Sequence of the first protein:
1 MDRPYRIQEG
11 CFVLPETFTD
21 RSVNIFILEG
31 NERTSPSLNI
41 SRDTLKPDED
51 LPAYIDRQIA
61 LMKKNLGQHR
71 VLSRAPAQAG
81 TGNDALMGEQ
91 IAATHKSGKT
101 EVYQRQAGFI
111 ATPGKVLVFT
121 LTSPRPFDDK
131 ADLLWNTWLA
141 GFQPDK

These two protein chains interact to form a complex.

Sequence of the second protein:
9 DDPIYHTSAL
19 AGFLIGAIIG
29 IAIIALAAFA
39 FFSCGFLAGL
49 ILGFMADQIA

Contacts between the two chains:
Residue M62 in the first protein contacts residue L48 in the second protein (closest heavy-atom distance 4.5 Å).
Residue Q104 in the first protein contacts residue G47 in the second protein (closest heavy-atom distance 4.6 Å).
Residue S41 in the first protein is in contact with residue C42 in the second protein (closest heavy-atom distance 4.6 Å).
Residue V23 in the first protein interacts with residue S41 in the second protein (closest heavy-atom distance 4.1 Å).
Residue I55 in the first protein interacts with residue F44 in the second protein (closest heavy-atom distance 3.5 Å).
Residue P36 in the first protein interacts with residue Y13 in the second protein (closest heavy-atom distance 4.5 Å).
Residue T122 in the first protein is in contact with residue G47 in the second protein (closest heavy-atom distance 4.4 Å).
Residue S41 in the first protein interacts with residue A46 in the second protein (closest heavy-atom distance 3.6 Å).
Residue N65 in the first protein contacts residue F40 in the second protein (closest heavy-atom distance 4.3 Å).
Residue I91 in the first protein interacts with residue F44 in the second protein (closest heavy-atom distance 3.6 Å).
Residue T122 in the first protein is in contact with residue L48 in the second protein (closest heavy-atom distance 4.5 Å).
Residue S37 in the first protein contacts residue I12 in the second protein (closest heavy-atom distance 3.0 Å).
Residue Q58 in the first protein interacts with residue G43 in the second protein (closest heavy-atom distance 3.3 Å).
Residue L66 in the first protein is in contact with residue L45 in the second protein (closest heavy-atom distance 4.1 Å).
Residue S41 in the first protein interacts with residue G43 in the second protein (closest heavy-atom distance 2.8 Å).
Residue I27 in the first protein contacts residue H14 in the second protein (closest heavy-atom distance 3.9 Å).
Residue N39 in the first protein contacts residue G47 in the second protein (closest heavy-atom distance 3.4 Å).
Residue L61 in the first protein contacts residue F39 in the second protein (closest heavy-atom distance 4.3 Å).
Residue Y54 in the first protein interacts with residue F44 in the second protein (closest heavy-atom distance 4.4 Å).
Residue V118 in the first protein contacts residue G43 in the second protein (closest heavy-atom distance 4.3 Å).
Residue S37 in the first protein is in contact with residue Y13 in the second protein (closest heavy-atom distance 4.0 Å).
Residue T122 in the first protein is in contact with residue I12 in the second protein (closest heavy-atom distance 4.1 Å).
Residue Q104 in the first protein interacts with residue L48 in the second protein (closest heavy-atom distance 3.6 Å).
Residue I27 in the first protein is in contact with residue I12 in the second protein (closest heavy-atom distance 3.6 Å).
Residue L61 in the first protein is in contact with residue L45 in the second protein (closest heavy-atom distance 4.1 Å).
Residue M62 in the first protein is in contact with residue F44 in the second protein (closest heavy-atom distance 3.9 Å).
Residue I27 in the first protein interacts with residue T15 in the second protein (closest heavy-atom distance 3.9 Å).
Residue P124 in the first protein is in contact with residue Y13 in the second protein (closest heavy-atom distance 3.6 Å).
Residue N39 in the first protein is in contact with residue I49 in the second protein (closest heavy-atom distance 4.6 Å).
Residue T120 in the first protein is in contact with residue G47 in the second protein (closest heavy-atom distance 4.4 Å).
Residue H95 in the first protein contacts residue L48 in the second protein (closest heavy-atom distance 3.7 Å).
Residue D43 in the first protein interacts with residue C42 in the second protein (closest heavy-atom distance 3.7 Å).
Residue N65 in the first protein interacts with residue L45 in the second protein (closest heavy-atom distance 3.5 Å).
Residue I25 in the first protein contacts residue L50 in the second protein (closest heavy-atom distance 3.6 Å).
Residue L66 in the first protein is in contact with residue L48 in the second protein (closest heavy-atom distance 3.7 Å).
Residue V118 in the first protein contacts residue F44 in the second protein (closest heavy-atom distance 3.7 Å).
Residue V23 in the first protein is in contact with residue I49 in the second protein (closest heavy-atom distance 4.0 Å).
Residue Q58 in the first protein interacts with residue L45 in the second protein (closest heavy-atom distance 4.4 Å).
Residue T34 in the first protein interacts with residue H14 in the second protein (closest heavy-atom distance 2.7 Å).
Residue R21 in the first protein contacts residue C42 in the second protein (closest heavy-atom distance 3.6 Å).
Residue D43 in the first protein interacts with residue G43 in the second protein (closest heavy-atom distance 3.4 Å).
Residue I25 in the first protein interacts with residue I49 in the second protein (closest heavy-atom distance 3.9 Å).
Residue Q58 in the first protein contacts residue C42 in the second protein (closest heavy-atom distance 4.6 Å).
Residue S123 in the first protein is in contact with residue Y13 in the second protein (closest heavy-atom distance 3.6 Å).
Residue I27 in the first protein is in contact with residue Y13 in the second protein (closest heavy-atom distance 3.4 Å).
Residue N39 in the first protein interacts with residue A46 in the second protein (closest heavy-atom distance 3.2 Å).
Residue R42 in the first protein contacts residue C42 in the second protein (closest heavy-atom distance 3.2 Å).
Residue R42 in the first protein interacts with residue G43 in the second protein (closest heavy-atom distance 3.0 Å).
Residue M62 in the first protein interacts with residue L45 in the second protein (closest heavy-atom distance 3.5 Å).
Residue S35 in the first protein interacts with residue Y13 in the second protein (closest heavy-atom distance 3.6 Å).
Residue I27 in the first protein is in contact with residue P11 in the second protein (closest heavy-atom distance 4.5 Å).
Residue T122 in the first protein interacts with residue Y13 in the second protein (closest heavy-atom distance 3.4 Å).
Residue V102 in the first protein contacts residue Y13 in the second protein (closest heavy-atom distance 3.4 Å).
Residue V23 in the first protein contacts residue A46 in the second protein (closest heavy-atom distance 3.7 Å).
Residue L28 in the first protein is in contact with residue Y13 in the second protein (closest heavy-atom distance 4.1 Å).
Residue R21 in the first protein contacts residue S41 in the second protein (closest heavy-atom distance 3.5 Å).
Residue Q106 in the first protein is in contact with residue F44 in the second protein (closest heavy-atom distance 3.0 Å).
Residue Q58 in the first protein interacts with residue F44 in the second protein (closest heavy-atom distance 2.8 Å).
Residue T34 in the first protein contacts residue Y13 in the second protein (closest heavy-atom distance 3.3 Å).
Residue Y54 in the first protein interacts with residue G43 in the second protein (closest heavy-atom distance 3.3 Å).